Sequence of the first protein:
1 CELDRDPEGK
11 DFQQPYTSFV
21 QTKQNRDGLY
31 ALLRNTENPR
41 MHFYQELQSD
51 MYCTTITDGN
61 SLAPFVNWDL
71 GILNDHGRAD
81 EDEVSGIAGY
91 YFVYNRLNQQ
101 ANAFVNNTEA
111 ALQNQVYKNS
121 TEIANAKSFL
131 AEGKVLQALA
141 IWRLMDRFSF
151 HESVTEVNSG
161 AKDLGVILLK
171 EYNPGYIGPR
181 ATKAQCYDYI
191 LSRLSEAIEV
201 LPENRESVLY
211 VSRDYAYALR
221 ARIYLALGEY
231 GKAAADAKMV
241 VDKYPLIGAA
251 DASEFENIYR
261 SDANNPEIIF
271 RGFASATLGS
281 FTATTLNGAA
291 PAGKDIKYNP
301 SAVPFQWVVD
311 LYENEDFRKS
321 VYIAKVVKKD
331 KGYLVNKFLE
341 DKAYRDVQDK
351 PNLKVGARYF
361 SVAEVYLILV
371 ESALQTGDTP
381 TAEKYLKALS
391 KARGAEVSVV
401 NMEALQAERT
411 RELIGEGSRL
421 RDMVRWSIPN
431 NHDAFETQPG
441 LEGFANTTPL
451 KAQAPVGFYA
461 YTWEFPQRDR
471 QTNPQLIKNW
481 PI

This data describes a binding interaction between two proteins.

Sequence of the second protein:
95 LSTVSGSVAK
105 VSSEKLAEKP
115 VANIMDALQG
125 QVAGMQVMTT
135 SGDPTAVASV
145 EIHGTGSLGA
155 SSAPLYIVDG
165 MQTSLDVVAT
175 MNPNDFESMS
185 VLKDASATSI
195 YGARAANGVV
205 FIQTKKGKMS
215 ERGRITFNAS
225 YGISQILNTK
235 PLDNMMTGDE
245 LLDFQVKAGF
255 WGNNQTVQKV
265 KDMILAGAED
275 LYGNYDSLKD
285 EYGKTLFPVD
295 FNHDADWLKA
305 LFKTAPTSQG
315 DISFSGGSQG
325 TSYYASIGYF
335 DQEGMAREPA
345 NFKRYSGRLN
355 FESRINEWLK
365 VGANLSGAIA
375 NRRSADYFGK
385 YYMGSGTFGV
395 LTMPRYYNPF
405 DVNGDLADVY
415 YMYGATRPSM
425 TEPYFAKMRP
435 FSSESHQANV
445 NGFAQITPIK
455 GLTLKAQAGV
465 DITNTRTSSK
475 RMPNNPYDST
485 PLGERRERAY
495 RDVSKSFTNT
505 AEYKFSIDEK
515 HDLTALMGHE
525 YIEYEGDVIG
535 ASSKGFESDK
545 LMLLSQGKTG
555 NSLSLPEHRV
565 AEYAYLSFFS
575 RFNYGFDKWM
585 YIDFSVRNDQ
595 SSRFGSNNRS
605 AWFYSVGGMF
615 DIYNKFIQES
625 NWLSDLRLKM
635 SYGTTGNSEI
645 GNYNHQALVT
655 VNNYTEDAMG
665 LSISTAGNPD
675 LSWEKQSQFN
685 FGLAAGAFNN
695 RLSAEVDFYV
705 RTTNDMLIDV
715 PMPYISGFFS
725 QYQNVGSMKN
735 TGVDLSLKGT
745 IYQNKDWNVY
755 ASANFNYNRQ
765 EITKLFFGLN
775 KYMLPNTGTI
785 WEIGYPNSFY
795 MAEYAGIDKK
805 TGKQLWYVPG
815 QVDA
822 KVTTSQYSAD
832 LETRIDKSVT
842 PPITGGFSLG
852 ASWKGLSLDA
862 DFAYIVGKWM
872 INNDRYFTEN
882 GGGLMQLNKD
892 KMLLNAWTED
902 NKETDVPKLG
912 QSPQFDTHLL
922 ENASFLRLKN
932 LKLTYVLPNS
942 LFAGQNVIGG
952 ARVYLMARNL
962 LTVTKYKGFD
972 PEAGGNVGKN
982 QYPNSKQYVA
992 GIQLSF

Residue-level contacts at the interface:
Residue G883 in the second protein contacts residue K451 in the first protein (closest heavy-atom distance 3.3 Å).
Residue A651 in the second protein is in contact with residue F12 in the first protein (closest heavy-atom distance 3.3 Å).
Residue A651 in the second protein contacts residue Q13 in the first protein (closest heavy-atom distance 2.9 Å).
Residue Y647 in the second protein is in contact with residue R5 in the first protein (closest heavy-atom distance 3.3 Å).
Residue Y658 in the second protein is in contact with residue L209 in the first protein (closest heavy-atom distance 3.1 Å).
Residue G256 in the second protein contacts residue N446 in the first protein (closest heavy-atom distance 2.3 Å).
Residue Y658 in the second protein interacts with residue Y30 in the first protein (closest heavy-atom distance 3.4 Å).
Residue R603 in the second protein interacts with residue D4 in the first protein (closest heavy-atom distance 3.2 Å).
Residue V653 in the second protein is in contact with residue D11 in the first protein (closest heavy-atom distance 2.5 Å).
Residue M777 in the second protein is in contact with residue Q471 in the first protein (closest heavy-atom distance 3.1 Å).
Residue Q887 in the second protein interacts with residue I56 in the first protein (closest heavy-atom distance 3.4 Å).
Residue P717 in the second protein is in contact with residue D469 in the first protein (closest heavy-atom distance 3.3 Å).
Residue F723 in the second protein interacts with residue A79 in the first protein (closest heavy-atom distance 2.9 Å).
Residue V564 in the second protein contacts residue E8 in the first protein (closest heavy-atom distance 3.3 Å).
Residue L773 in the second protein interacts with residue Q471 in the first protein (closest heavy-atom distance 3.2 Å).
Residue L652 in the second protein is in contact with residue D11 in the first protein (closest heavy-atom distance 3.0 Å).
Residue Y525 in the second protein is in contact with residue C1 in the first protein (closest heavy-atom distance 3.0 Å).
Residue M716 in the second protein is in contact with residue R468 in the first protein (closest heavy-atom distance 2.8 Å).
Residue Y658 in the second protein contacts residue R34 in the first protein (closest heavy-atom distance 3.1 Å).
Residue S913 in the second protein is in contact with residue D69 in the first protein (closest heavy-atom distance 2.8 Å).
Residue Q650 in the second protein contacts residue D6 in the first protein (closest heavy-atom distance 2.8 Å).
Residue Y417 in the second protein interacts with residue K328 in the first protein (closest heavy-atom distance 3.1 Å).
Residue G418 in the second protein interacts with residue N299 in the first protein (closest heavy-atom distance 2.2 Å).
Residue I719 in the second protein contacts residue D469 in the first protein (closest heavy-atom distance 3.0 Å).
Residue Y647 in the second protein is in contact with residue D6 in the first protein (closest heavy-atom distance 3.0 Å).
Residue Q887 in the second protein interacts with residue D58 in the first protein (closest heavy-atom distance 2.7 Å).
Residue F723 in the second protein contacts residue R468 in the first protein (closest heavy-atom distance 3.2 Å).
Residue N257 in the second protein interacts with residue T447 in the first protein (closest heavy-atom distance 3.1 Å).
Residue F723 in the second protein is in contact with residue D80 in the first protein (closest heavy-atom distance 3.0 Å).
Residue S720 in the second protein is in contact with residue P174 in the first protein (closest heavy-atom distance 3.1 Å).
Residue T669 in the second protein contacts residue Q13 in the first protein (closest heavy-atom distance 3.0 Å).
Residue Y718 in the second protein is in contact with residue D469 in the first protein (closest heavy-atom distance 2.7 Å).
Residue Y658 in the second protein is in contact with residue F273 in the first protein (closest heavy-atom distance 3.4 Å).
Residue F722 in the second protein contacts residue Y172 in the first protein (closest heavy-atom distance 3.0 Å).
Residue I719 in the second protein is in contact with residue Q99 in the first protein (closest heavy-atom distance 2.7 Å).
Residue T420 in the second protein contacts residue K297 in the first protein (closest heavy-atom distance 3.3 Å).
Residue Y647 in the second protein interacts with residue P7 in the first protein (closest heavy-atom distance 3.2 Å).
Residue L665 in the second protein is in contact with residue Q24 in the first protein (closest heavy-atom distance 3.3 Å).
Residue I667 in the second protein contacts residue Q100 in the first protein (closest heavy-atom distance 2.9 Å).
Residue S596 in the second protein interacts with residue L3 in the first protein (closest heavy-atom distance 3.0 Å).
Residue P717 in the second protein interacts with residue T472 in the first protein (closest heavy-atom distance 3.4 Å).
Residue N555 in the second protein interacts with residue D346 in the first protein (closest heavy-atom distance 2.8 Å).
Residue Y718 in the second protein interacts with residue R468 in the first protein (closest heavy-atom distance 3.4 Å).
Residue V653 in the second protein is in contact with residue K10 in the first protein (closest heavy-atom distance 3.2 Å).
Residue Y776 in the second protein interacts with residue R468 in the first protein (closest heavy-atom distance 3.5 Å).
Residue G721 in the second protein is in contact with residue F92 in the first protein (closest heavy-atom distance 3.3 Å).
Residue G664 in the second protein is in contact with residue Q24 in the first protein (closest heavy-atom distance 3.4 Å).
Residue S666 in the second protein interacts with residue G28 in the first protein (closest heavy-atom distance 3.1 Å).
Residue M663 in the second protein contacts residue Q24 in the first protein (closest heavy-atom distance 3.3 Å).
Residue Y658 in the second protein contacts residue G272 in the first protein (closest heavy-atom distance 3.3 Å).
Residue N555 in the second protein interacts with residue R345 in the first protein (closest heavy-atom distance 3.1 Å).
Residue N555 in the second protein is in contact with residue A276 in the first protein (closest heavy-atom distance 3.1 Å).
Residue N657 in the second protein interacts with residue R34 in the first protein (closest heavy-atom distance 3.0 Å).
Residue A830 in the second protein is in contact with residue R470 in the first protein (closest heavy-atom distance 3.4 Å).
Residue Y417 in the second protein is in contact with residue I56 in the first protein (closest heavy-atom distance 3.2 Å).
Residue E660 in the second protein is in contact with residue S275 in the first protein (closest heavy-atom distance 2.5 Å).
Residue S483 in the second protein contacts residue G293 in the first protein (closest heavy-atom distance 2.9 Å).
Residue F254 in the second protein is in contact with residue N446 in the first protein (closest heavy-atom distance 3.2 Å).
Residue W255 in the second protein interacts with residue N446 in the first protein (closest heavy-atom distance 3.2 Å).
Residue P715 in the second protein contacts residue R468 in the first protein (closest heavy-atom distance 3.3 Å).